Residue-level contacts at the interface:
Residue D64 in protein 1 is in contact with residue V55 in protein 2 (closest heavy-atom distance 3.6 Å).
Residue L29 in protein 1 contacts residue H24 in protein 2 (closest heavy-atom distance 4.0 Å).
Residue D64 in protein 1 interacts with residue V59 in protein 2 (closest heavy-atom distance 3.2 Å).
Residue Q50 in protein 1 contacts residue I41 in protein 2 (closest heavy-atom distance 3.3 Å).
Residue T40 in protein 1 contacts residue V34 in protein 2 (closest heavy-atom distance 4.0 Å).
Residue M43 in protein 1 interacts with residue V34 in protein 2 (closest heavy-atom distance 3.6 Å).
Residue M26 in protein 1 contacts residue E17 in protein 2 (closest heavy-atom distance 3.7 Å).
Residue S33 in protein 1 contacts residue F27 in protein 2 (closest heavy-atom distance 3.7 Å).
Residue H60 in protein 1 interacts with residue V52 in protein 2 (closest heavy-atom distance 3.4 Å).
Residue Q47 in protein 1 is in contact with residue G38 in protein 2 (closest heavy-atom distance 3.3 Å).
Residue S22 in protein 1 is in contact with residue I13 in protein 2 (closest heavy-atom distance 3.7 Å).
Residue S33 in protein 1 interacts with residue H24 in protein 2 (closest heavy-atom distance 3.2 Å).
Residue A12 in protein 1 contacts residue I6 in protein 2 (closest heavy-atom distance 3.8 Å).
Residue R11 in protein 1 interacts with residue E7 in protein 2 (closest heavy-atom distance 3.8 Å).
Residue M58 in protein 1 is in contact with residue V48 in protein 2 (closest heavy-atom distance 3.6 Å).
Residue I61 in protein 1 contacts residue V52 in protein 2 (closest heavy-atom distance 3.6 Å).
Residue L15 in protein 1 interacts with residue I6 in protein 2 (closest heavy-atom distance 3.6 Å).
Residue A36 in protein 1 is in contact with residue A31 in protein 2 (closest heavy-atom distance 4.2 Å).
Residue L15 in protein 1 contacts residue H10 in protein 2 (closest heavy-atom distance 3.9 Å).
Residue A36 in protein 1 contacts residue M28 in protein 2 (closest heavy-atom distance 4.0 Å).
Residue Q50 in protein 1 interacts with residue D42 in protein 2 (closest heavy-atom distance 3.2 Å).
Residue H60 in protein 1 contacts residue E56 in protein 2 (closest heavy-atom distance 2.7 Å).
Residue G37 in protein 1 contacts residue F27 in protein 2 (closest heavy-atom distance 3.9 Å).
Residue R39 in protein 1 is in contact with residue A31 in protein 2 (closest heavy-atom distance 3.4 Å).
Residue T40 in protein 1 is in contact with residue A31 in protein 2 (closest heavy-atom distance 3.4 Å).
Residue Q47 in protein 1 contacts residue I41 in protein 2 (closest heavy-atom distance 3.8 Å).
Residue S22 in protein 1 contacts residue E17 in protein 2 (closest heavy-atom distance 2.4 Å).
Residue M26 in protein 1 interacts with residue I20 in protein 2 (closest heavy-atom distance 4.2 Å).
Residue M43 in protein 1 contacts residue E35 in protein 2 (closest heavy-atom distance 3.6 Å).
Residue D64 in protein 1 contacts residue E56 in protein 2 (closest heavy-atom distance 3.3 Å).
Residue Q50 in protein 1 is in contact with residue E45 in protein 2 (closest heavy-atom distance 3.6 Å).
Residue L44 in protein 1 contacts residue V34 in protein 2 (closest heavy-atom distance 4.0 Å).
Residue S19 in protein 1 is in contact with residue H10 in protein 2 (closest heavy-atom distance 4.1 Å).
Residue Q47 in protein 1 contacts residue V34 in protein 2 (closest heavy-atom distance 2.6 Å).
Residue E67 in protein 1 is in contact with residue K63 in protein 2 (closest heavy-atom distance 3.5 Å).
Residue N71 in protein 1 interacts with residue K63 in protein 2 (closest heavy-atom distance 3.8 Å).
Residue L15 in protein 1 interacts with residue E7 in protein 2 (closest heavy-atom distance 3.2 Å).
Residue G57 in protein 1 is in contact with residue V52 in protein 2 (closest heavy-atom distance 4.0 Å).
Residue M26 in protein 1 interacts with residue I13 in protein 2 (closest heavy-atom distance 3.1 Å).
Residue L51 in protein 1 contacts residue I41 in protein 2 (closest heavy-atom distance 4.0 Å).
Residue R11 in protein 1 is in contact with residue L3 in protein 2 (closest heavy-atom distance 4.1 Å).
Residue L29 in protein 1 contacts residue R21 in protein 2 (closest heavy-atom distance 4.0 Å).
Residue N71 in protein 1 is in contact with residue T62 in protein 2 (closest heavy-atom distance 4.1 Å).
Residue M8 in protein 1 interacts with residue L3 in protein 2 (closest heavy-atom distance 3.5 Å).
Residue E32 in protein 1 is in contact with residue H24 in protein 2 (closest heavy-atom distance 3.0 Å).
Residue V54 in protein 1 is in contact with residue E45 in protein 2 (closest heavy-atom distance 4.1 Å).
Residue T40 in protein 1 is in contact with residue M30 in protein 2 (closest heavy-atom distance 3.6 Å).
Residue M26 in protein 1 contacts residue L16 in protein 2 (closest heavy-atom distance 3.7 Å).
Residue N71 in protein 1 is in contact with residue V66 in protein 2 (closest heavy-atom distance 3.3 Å).
Residue D74 in protein 1 contacts residue V66 in protein 2 (closest heavy-atom distance 4.0 Å).
Residue A68 in protein 1 interacts with residue V59 in protein 2 (closest heavy-atom distance 3.7 Å).
Residue R39 in protein 1 is in contact with residue E35 in protein 2 (closest heavy-atom distance 3.6 Å).
Residue E18 in protein 1 interacts with residue H10 in protein 2 (closest heavy-atom distance 3.0 Å).
Residue M43 in protein 1 is in contact with residue A31 in protein 2 (closest heavy-atom distance 3.9 Å).
Residue L29 in protein 1 contacts residue I20 in protein 2 (closest heavy-atom distance 3.7 Å).
Residue V30 in protein 1 contacts residue I20 in protein 2 (closest heavy-atom distance 3.6 Å).
Residue M65 in protein 1 contacts residue V55 in protein 2 (closest heavy-atom distance 3.9 Å).
Residue R25 in protein 1 interacts with residue E17 in protein 2 (closest heavy-atom distance 2.8 Å).
Residue S19 in protein 1 is in contact with residue I13 in protein 2 (closest heavy-atom distance 3.6 Å).
Residue R53 in protein 1 is in contact with residue E45 in protein 2 (closest heavy-atom distance 3.0 Å).

Sequence of protein 1:
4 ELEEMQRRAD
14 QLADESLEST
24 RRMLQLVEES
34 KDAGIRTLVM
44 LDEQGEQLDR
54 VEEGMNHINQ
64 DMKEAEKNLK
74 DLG

Sequence of protein 2:
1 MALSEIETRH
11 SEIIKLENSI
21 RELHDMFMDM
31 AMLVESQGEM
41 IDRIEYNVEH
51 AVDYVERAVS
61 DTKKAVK

This data describes a binding interaction between two proteins.